Residue-level contacts at the interface:
Residue H26 in the first protein is in contact with residue P6 in the second protein (closest heavy-atom distance 3.0 Å).
Residue H66 in the first protein contacts residue P6 in the second protein (closest heavy-atom distance 3.5 Å).
Residue H66 in the first protein interacts with residue T7 in the second protein (closest heavy-atom distance 4.2 Å).
Residue I20 in the first protein contacts residue P6 in the second protein (closest heavy-atom distance 3.9 Å).
Residue T21 in the first protein is in contact with residue T7 in the second protein (closest heavy-atom distance 3.8 Å).
Residue T21 in the first protein interacts with residue W5 in the second protein (closest heavy-atom distance 3.5 Å).
Residue H66 in the first protein contacts residue S8 in the second protein (closest heavy-atom distance 2.7 Å).
Residue S19 in the first protein contacts residue I9 in the second protein (closest heavy-atom distance 3.7 Å).
Residue L16 in the first protein is in contact with residue I10 in the second protein (closest heavy-atom distance 2.8 Å).
Residue V28 in the first protein contacts residue W5 in the second protein (closest heavy-atom distance 3.7 Å).
Residue H26 in the first protein is in contact with residue R4 in the second protein (closest heavy-atom distance 4.5 Å).
Residue G15 in the first protein contacts residue I10 in the second protein (closest heavy-atom distance 3.6 Å).
Residue S74 in the first protein is in contact with residue I10 in the second protein (closest heavy-atom distance 4.1 Å).
Residue I20 in the first protein contacts residue S8 in the second protein (closest heavy-atom distance 2.9 Å).
Residue L73 in the first protein contacts residue I10 in the second protein (closest heavy-atom distance 3.7 Å).
Residue I20 in the first protein interacts with residue I10 in the second protein (closest heavy-atom distance 4.0 Å).
Residue T21 in the first protein interacts with residue P6 in the second protein (closest heavy-atom distance 2.7 Å).
Residue I18 in the first protein contacts residue S8 in the second protein (closest heavy-atom distance 4.0 Å).
Residue G22 in the first protein interacts with residue W5 in the second protein (closest heavy-atom distance 4.2 Å).
Residue S19 in the first protein is in contact with residue T7 in the second protein (closest heavy-atom distance 3.9 Å).
Residue V70 in the first protein is in contact with residue I10 in the second protein (closest heavy-atom distance 4.1 Å).
Residue G22 in the first protein interacts with residue P6 in the second protein (closest heavy-atom distance 3.9 Å).
Residue H36 in the first protein contacts residue I9 in the second protein (closest heavy-atom distance 4.0 Å).
Residue S19 in the first protein interacts with residue I10 in the second protein (closest heavy-atom distance 4.8 Å).
Residue S33 in the first protein is in contact with residue T7 in the second protein (closest heavy-atom distance 4.0 Å).
Residue I20 in the first protein contacts residue T7 in the second protein (closest heavy-atom distance 3.2 Å).
Residue L31 in the first protein interacts with residue W5 in the second protein (closest heavy-atom distance 4.1 Å).
Residue S19 in the first protein is in contact with residue S8 in the second protein (closest heavy-atom distance 3.2 Å).
Residue I18 in the first protein interacts with residue I9 in the second protein (closest heavy-atom distance 3.7 Å).
Residue H26 in the first protein contacts residue W5 in the second protein (closest heavy-atom distance 3.8 Å).
Residue V70 in the first protein interacts with residue S8 in the second protein (closest heavy-atom distance 3.7 Å).
Residue I18 in the first protein interacts with residue I10 in the second protein (closest heavy-atom distance 2.9 Å).
Residue G17 in the first protein interacts with residue I10 in the second protein (closest heavy-atom distance 2.9 Å).

Sequence of the second protein:
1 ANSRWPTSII

Sequence of the first protein:
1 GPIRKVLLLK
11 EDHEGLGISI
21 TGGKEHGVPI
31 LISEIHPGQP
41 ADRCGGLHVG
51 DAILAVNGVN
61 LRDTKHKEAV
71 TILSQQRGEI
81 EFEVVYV

These two protein chains interact to form a complex.